Interface contacts:
Residue P150 in protein 2 is in contact with residue I11 in protein 1 (closest heavy-atom distance 4.7 Å).
Residue F142 in protein 2 contacts residue V31 in protein 1 (closest heavy-atom distance 4.3 Å).
Residue V155 in protein 2 contacts residue I63 in protein 1 (closest heavy-atom distance 4.2 Å).
Residue Y149 in protein 2 is in contact with residue D33 in protein 1 (closest heavy-atom distance 2.8 Å).
Residue Y149 in protein 2 contacts residue Y9 in protein 1 (closest heavy-atom distance 5.0 Å).
Residue Y149 in protein 2 is in contact with residue V37 in protein 1 (closest heavy-atom distance 4.6 Å).
Residue P150 in protein 2 interacts with residue F10 in protein 1 (closest heavy-atom distance 3.8 Å).
Residue A151 in protein 2 interacts with residue P65 in protein 1 (closest heavy-atom distance 4.6 Å).
Residue L70 in protein 2 interacts with residue V38 in protein 1 (closest heavy-atom distance 4.0 Å).
Residue V72 in protein 2 contacts residue I32 in protein 1 (closest heavy-atom distance 4.2 Å).
Residue Y149 in protein 2 is in contact with residue F10 in protein 1 (closest heavy-atom distance 3.8 Å).
Residue F142 in protein 2 is in contact with residue D33 in protein 1 (closest heavy-atom distance 3.7 Å).
Residue N159 in protein 2 interacts with residue F21 in protein 1 (closest heavy-atom distance 4.0 Å).
Residue V72 in protein 2 is in contact with residue S30 in protein 1 (closest heavy-atom distance 4.0 Å).
Residue S158 in protein 2 contacts residue F21 in protein 1 (closest heavy-atom distance 3.4 Å).
Residue E148 in protein 2 interacts with residue I11 in protein 1 (closest heavy-atom distance 3.8 Å).
Residue E148 in protein 2 interacts with residue K12 in protein 1 (closest heavy-atom distance 3.7 Å).
Residue V97 in protein 2 is in contact with residue V38 in protein 1 (closest heavy-atom distance 4.8 Å).
Residue P150 in protein 2 is in contact with residue M8 in protein 1 (closest heavy-atom distance 4.6 Å).
Residue V155 in protein 2 is in contact with residue V64 in protein 1 (closest heavy-atom distance 3.9 Å).
Residue L156 in protein 2 contacts residue F21 in protein 1 (closest heavy-atom distance 3.3 Å).
Residue N171 in protein 2 is in contact with residue V64 in protein 1 (closest heavy-atom distance 3.6 Å).
Residue L70 in protein 2 is in contact with residue E56 in protein 1 (closest heavy-atom distance 3.5 Å).
Residue Y149 in protein 2 interacts with residue N35 in protein 1 (closest heavy-atom distance 3.6 Å).
Residue Y149 in protein 2 contacts residue N34 in protein 1 (closest heavy-atom distance 3.4 Å).
Residue K105 in protein 2 interacts with residue D33 in protein 1 (closest heavy-atom distance 4.9 Å).
Residue V72 in protein 2 is in contact with residue V38 in protein 1 (closest heavy-atom distance 4.0 Å).
Residue V97 in protein 2 interacts with residue V57 in protein 1 (closest heavy-atom distance 4.3 Å).
Residue F142 in protein 2 is in contact with residue I32 in protein 1 (closest heavy-atom distance 4.0 Å).
Residue V147 in protein 2 interacts with residue I11 in protein 1 (closest heavy-atom distance 4.4 Å).
Residue P150 in protein 2 is in contact with residue Y9 in protein 1 (closest heavy-atom distance 3.8 Å).
Residue R95 in protein 2 contacts residue I32 in protein 1 (closest heavy-atom distance 3.4 Å).
Residue K68 in protein 2 interacts with residue K76 in protein 1 (closest heavy-atom distance 4.5 Å).
Residue D69 in protein 2 contacts residue K76 in protein 1 (closest heavy-atom distance 4.4 Å).
Residue D69 in protein 2 contacts residue R55 in protein 1 (closest heavy-atom distance 3.0 Å).
Residue V155 in protein 2 contacts residue S61 in protein 1 (closest heavy-atom distance 3.8 Å).
Residue V155 in protein 2 contacts residue K20 in protein 1 (closest heavy-atom distance 4.2 Å).
Residue Y149 in protein 2 is in contact with residue S36 in protein 1 (closest heavy-atom distance 4.4 Å).
Residue V147 in protein 2 contacts residue K12 in protein 1 (closest heavy-atom distance 4.7 Å).
Residue Y149 in protein 2 is in contact with residue I11 in protein 1 (closest heavy-atom distance 2.9 Å).
Residue E148 in protein 2 contacts residue F10 in protein 1 (closest heavy-atom distance 4.3 Å).
Residue A151 in protein 2 is in contact with residue I11 in protein 1 (closest heavy-atom distance 4.7 Å).
Residue R157 in protein 2 is in contact with residue F21 in protein 1 (closest heavy-atom distance 3.6 Å).
Residue H101 in protein 2 is in contact with residue V57 in protein 1 (closest heavy-atom distance 4.5 Å).
Residue K105 in protein 2 interacts with residue I32 in protein 1 (closest heavy-atom distance 3.9 Å).
Residue Y149 in protein 2 contacts residue V60 in protein 1 (closest heavy-atom distance 4.4 Å).
Residue G96 in protein 2 interacts with residue I32 in protein 1 (closest heavy-atom distance 4.5 Å).
Residue L70 in protein 2 is in contact with residue R55 in protein 1 (closest heavy-atom distance 3.7 Å).
Residue L156 in protein 2 contacts residue K20 in protein 1 (closest heavy-atom distance 4.6 Å).
Residue R95 in protein 2 contacts residue V31 in protein 1 (closest heavy-atom distance 3.2 Å).
Residue R153 in protein 2 is in contact with residue S61 in protein 1 (closest heavy-atom distance 4.2 Å).
Residue Y149 in protein 2 contacts residue V31 in protein 1 (closest heavy-atom distance 3.9 Å).
Residue V147 in protein 2 interacts with residue V31 in protein 1 (closest heavy-atom distance 4.8 Å).
Residue F142 in protein 2 interacts with residue N34 in protein 1 (closest heavy-atom distance 3.7 Å).
Residue L70 in protein 2 contacts residue V57 in protein 1 (closest heavy-atom distance 4.4 Å).

The following describes two proteins that form a bound complex.

Sequence of protein 2:
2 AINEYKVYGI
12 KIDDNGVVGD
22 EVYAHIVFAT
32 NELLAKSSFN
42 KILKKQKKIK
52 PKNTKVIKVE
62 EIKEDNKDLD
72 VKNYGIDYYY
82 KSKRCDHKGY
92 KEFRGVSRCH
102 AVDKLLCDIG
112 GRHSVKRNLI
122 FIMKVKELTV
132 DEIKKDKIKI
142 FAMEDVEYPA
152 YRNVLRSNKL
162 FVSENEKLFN

Sequence of protein 1:
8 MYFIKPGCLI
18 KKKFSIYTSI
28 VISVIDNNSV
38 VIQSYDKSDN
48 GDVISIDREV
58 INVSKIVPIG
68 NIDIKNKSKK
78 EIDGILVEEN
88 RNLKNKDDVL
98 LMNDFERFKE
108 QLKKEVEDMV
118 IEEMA